Sequence of protein 1:
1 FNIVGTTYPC

Sequence of protein 2:
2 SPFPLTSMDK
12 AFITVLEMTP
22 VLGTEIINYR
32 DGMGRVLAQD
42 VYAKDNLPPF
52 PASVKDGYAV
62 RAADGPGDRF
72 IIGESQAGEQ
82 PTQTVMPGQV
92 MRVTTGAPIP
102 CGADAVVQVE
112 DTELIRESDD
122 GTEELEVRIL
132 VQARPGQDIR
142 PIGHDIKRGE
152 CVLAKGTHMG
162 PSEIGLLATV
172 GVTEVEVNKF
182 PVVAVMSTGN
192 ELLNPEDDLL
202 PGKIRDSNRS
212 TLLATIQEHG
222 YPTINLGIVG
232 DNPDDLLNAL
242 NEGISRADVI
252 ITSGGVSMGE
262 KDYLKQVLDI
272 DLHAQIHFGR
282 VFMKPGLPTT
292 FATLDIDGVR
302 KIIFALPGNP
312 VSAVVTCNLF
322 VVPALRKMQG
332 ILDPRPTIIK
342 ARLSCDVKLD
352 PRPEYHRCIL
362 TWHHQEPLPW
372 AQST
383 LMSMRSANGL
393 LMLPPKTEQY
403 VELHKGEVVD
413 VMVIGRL

The following describes two proteins that form a bound complex.

Residue-level contacts at the interface:
Residue M394 in protein 2 contacts residue G5 in protein 1 (closest heavy-atom distance 3.1 Å).
Residue F13 in protein 2 interacts with residue F1 in protein 1 (closest heavy-atom distance 3.8 Å).
Residue D412 in protein 2 contacts residue V4 in protein 1 (closest heavy-atom distance 4.5 Å).
Residue P337 in protein 2 interacts with residue I3 in protein 1 (closest heavy-atom distance 4.6 Å).
Residue D10 in protein 2 interacts with residue I3 in protein 1 (closest heavy-atom distance 3.4 Å).
Residue P396 in protein 2 contacts residue T6 in protein 1 (closest heavy-atom distance 4.3 Å).
Residue K341 in protein 2 interacts with residue T7 in protein 1 (closest heavy-atom distance 4.9 Å).
Residue P354 in protein 2 interacts with residue V4 in protein 1 (closest heavy-atom distance 3.9 Å).
Residue K341 in protein 2 interacts with residue Y8 in protein 1 (closest heavy-atom distance 4.2 Å).
Residue P397 in protein 2 is in contact with residue G5 in protein 1 (closest heavy-atom distance 4.1 Å).
Residue P396 in protein 2 is in contact with residue G5 in protein 1 (closest heavy-atom distance 3.3 Å).
Residue D10 in protein 2 interacts with residue N2 in protein 1 (closest heavy-atom distance 2.6 Å).
Residue D412 in protein 2 is in contact with residue T6 in protein 1 (closest heavy-atom distance 2.8 Å).
Residue F13 in protein 2 interacts with residue I3 in protein 1 (closest heavy-atom distance 3.7 Å).
Residue L320 in protein 2 contacts residue I3 in protein 1 (closest heavy-atom distance 4.0 Å).
Residue Y356 in protein 2 is in contact with residue V4 in protein 1 (closest heavy-atom distance 3.6 Å).
Residue M394 in protein 2 is in contact with residue I3 in protein 1 (closest heavy-atom distance 3.5 Å).
Residue V410 in protein 2 is in contact with residue T7 in protein 1 (closest heavy-atom distance 4.8 Å).
Residue M414 in protein 2 is in contact with residue I3 in protein 1 (closest heavy-atom distance 3.5 Å).
Residue M9 in protein 2 is in contact with residue V4 in protein 1 (closest heavy-atom distance 3.6 Å).
Residue M394 in protein 2 contacts residue T6 in protein 1 (closest heavy-atom distance 4.5 Å).
Residue V410 in protein 2 contacts residue T6 in protein 1 (closest heavy-atom distance 4.6 Å).
Residue R336 in protein 2 interacts with residue F1 in protein 1 (closest heavy-atom distance 3.2 Å).
Residue M394 in protein 2 interacts with residue V4 in protein 1 (closest heavy-atom distance 4.3 Å).
Residue K341 in protein 2 is in contact with residue T6 in protein 1 (closest heavy-atom distance 3.6 Å).
Residue I339 in protein 2 contacts residue F1 in protein 1 (closest heavy-atom distance 3.7 Å).
Residue Y402 in protein 2 contacts residue T7 in protein 1 (closest heavy-atom distance 3.9 Å).
Residue M9 in protein 2 is in contact with residue I3 in protein 1 (closest heavy-atom distance 3.8 Å).
Residue L405 in protein 2 interacts with residue T7 in protein 1 (closest heavy-atom distance 4.6 Å).
Residue Y356 in protein 2 is in contact with residue I3 in protein 1 (closest heavy-atom distance 2.7 Å).
Residue V411 in protein 2 contacts residue T6 in protein 1 (closest heavy-atom distance 4.8 Å).
Residue D412 in protein 2 is in contact with residue G5 in protein 1 (closest heavy-atom distance 3.5 Å).
Residue M394 in protein 2 interacts with residue N2 in protein 1 (closest heavy-atom distance 3.4 Å).
Residue V410 in protein 2 is in contact with residue Y8 in protein 1 (closest heavy-atom distance 3.6 Å).
Residue Y356 in protein 2 is in contact with residue G5 in protein 1 (closest heavy-atom distance 4.7 Å).
Residue I339 in protein 2 contacts residue N2 in protein 1 (closest heavy-atom distance 4.8 Å).
Residue P396 in protein 2 contacts residue T7 in protein 1 (closest heavy-atom distance 3.9 Å).
Residue L395 in protein 2 is in contact with residue G5 in protein 1 (closest heavy-atom distance 4.3 Å).
Residue P337 in protein 2 contacts residue F1 in protein 1 (closest heavy-atom distance 3.5 Å).
Residue D10 in protein 2 is in contact with residue V4 in protein 1 (closest heavy-atom distance 3.5 Å).
Residue P397 in protein 2 contacts residue V4 in protein 1 (closest heavy-atom distance 3.8 Å).